Residue-level contacts at the interface:
Residue F203 in protein 2 interacts with residue L219 in protein 1 (closest heavy-atom distance 4.1 Å).
Residue L219 in protein 2 interacts with residue R204 in protein 1 (closest heavy-atom distance 3.2 Å).
Residue A216 in protein 2 interacts with residue F203 in protein 1 (closest heavy-atom distance 3.4 Å).
Residue L219 in protein 2 is in contact with residue F203 in protein 1 (closest heavy-atom distance 4.5 Å).
Residue F203 in protein 2 interacts with residue D214 in protein 1 (closest heavy-atom distance 3.2 Å).
Residue P215 in protein 2 interacts with residue F203 in protein 1 (closest heavy-atom distance 2.9 Å).
Residue F203 in protein 2 contacts residue A216 in protein 1 (closest heavy-atom distance 3.4 Å).
Residue F203 in protein 2 contacts residue P215 in protein 1 (closest heavy-atom distance 2.6 Å).

This data describes a binding interaction between two proteins.

Sequence of protein 2:
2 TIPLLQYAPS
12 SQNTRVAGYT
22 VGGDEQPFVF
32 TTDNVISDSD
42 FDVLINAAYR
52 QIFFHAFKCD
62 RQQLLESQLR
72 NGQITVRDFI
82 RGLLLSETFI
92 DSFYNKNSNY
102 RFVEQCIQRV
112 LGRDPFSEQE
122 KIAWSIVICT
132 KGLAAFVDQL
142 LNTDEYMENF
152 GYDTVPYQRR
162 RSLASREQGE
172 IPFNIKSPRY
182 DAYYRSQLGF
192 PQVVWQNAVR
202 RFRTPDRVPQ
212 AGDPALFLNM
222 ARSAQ

Sequence of protein 1:
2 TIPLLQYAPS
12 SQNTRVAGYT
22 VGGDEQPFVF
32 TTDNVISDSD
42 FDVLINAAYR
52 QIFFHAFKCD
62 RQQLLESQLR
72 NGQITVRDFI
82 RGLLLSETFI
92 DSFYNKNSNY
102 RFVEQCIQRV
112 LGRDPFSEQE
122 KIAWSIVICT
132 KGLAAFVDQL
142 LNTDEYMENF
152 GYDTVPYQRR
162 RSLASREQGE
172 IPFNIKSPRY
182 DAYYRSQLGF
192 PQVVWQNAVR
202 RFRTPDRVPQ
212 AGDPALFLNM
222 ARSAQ